Sequence of protein 2:
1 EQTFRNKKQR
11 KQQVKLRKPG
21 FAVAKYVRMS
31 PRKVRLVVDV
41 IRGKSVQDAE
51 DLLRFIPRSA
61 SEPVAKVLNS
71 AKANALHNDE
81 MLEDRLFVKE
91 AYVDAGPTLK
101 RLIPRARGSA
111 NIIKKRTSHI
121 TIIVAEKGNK

Sequence of protein 1:
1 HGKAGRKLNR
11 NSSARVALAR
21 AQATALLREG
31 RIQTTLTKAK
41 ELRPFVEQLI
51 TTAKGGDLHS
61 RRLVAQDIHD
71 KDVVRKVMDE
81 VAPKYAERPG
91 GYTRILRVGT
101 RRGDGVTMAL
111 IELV

This data describes a binding interaction between two proteins.

Contacts between the two chains:
Residue E62 in protein 2 contacts residue R102 in protein 1 (closest heavy-atom distance 3.9 Å).
Residue R58 in protein 2 contacts residue G103 in protein 1 (closest heavy-atom distance 4.1 Å).
Residue S59 in protein 2 is in contact with residue G103 in protein 1 (closest heavy-atom distance 4.9 Å).
Residue R54 in protein 2 contacts residue R102 in protein 1 (closest heavy-atom distance 4.1 Å).